Sequence of protein 2:
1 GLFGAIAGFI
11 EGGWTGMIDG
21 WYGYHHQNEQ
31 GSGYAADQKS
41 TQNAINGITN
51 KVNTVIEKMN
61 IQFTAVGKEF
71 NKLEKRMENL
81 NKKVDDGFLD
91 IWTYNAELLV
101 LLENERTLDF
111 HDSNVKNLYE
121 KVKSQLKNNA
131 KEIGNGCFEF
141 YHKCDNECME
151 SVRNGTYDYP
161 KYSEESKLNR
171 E

Sequence of protein 1:
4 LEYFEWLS

The following describes two proteins that form a bound complex.

Residue-level contacts at the interface:
Residue I45 in protein 2 contacts residue Y6 in protein 1 (closest heavy-atom distance 4.1 Å).
Residue Q42 in protein 2 interacts with residue S11 in protein 1 (closest heavy-atom distance 2.9 Å).
Residue T41 in protein 2 contacts residue W9 in protein 1 (closest heavy-atom distance 3.9 Å).
Residue D19 in protein 2 interacts with residue W9 in protein 1 (closest heavy-atom distance 2.8 Å).
Residue I48 in protein 2 interacts with residue L4 in protein 1 (closest heavy-atom distance 4.2 Å).
Residue I45 in protein 2 contacts residue L4 in protein 1 (closest heavy-atom distance 4.6 Å).
Residue W21 in protein 2 interacts with residue F7 in protein 1 (closest heavy-atom distance 3.9 Å).
Residue G20 in protein 2 interacts with residue F7 in protein 1 (closest heavy-atom distance 3.7 Å).
Residue D19 in protein 2 is in contact with residue F7 in protein 1 (closest heavy-atom distance 3.7 Å).
Residue N46 in protein 2 is in contact with residue S11 in protein 1 (closest heavy-atom distance 4.8 Å).
Residue Q42 in protein 2 interacts with residue L10 in protein 1 (closest heavy-atom distance 3.5 Å).
Residue T41 in protein 2 contacts residue F7 in protein 1 (closest heavy-atom distance 4.2 Å).
Residue W21 in protein 2 contacts residue Y6 in protein 1 (closest heavy-atom distance 3.6 Å).
Residue T49 in protein 2 is in contact with residue L4 in protein 1 (closest heavy-atom distance 3.4 Å).
Residue I45 in protein 2 is in contact with residue F7 in protein 1 (closest heavy-atom distance 4.8 Å).
Residue I18 in protein 2 is in contact with residue F7 in protein 1 (closest heavy-atom distance 3.9 Å).
Residue Q42 in protein 2 contacts residue W9 in protein 1 (closest heavy-atom distance 3.8 Å).
Residue G20 in protein 2 interacts with residue W9 in protein 1 (closest heavy-atom distance 5.0 Å).
Residue Q38 in protein 2 is in contact with residue W9 in protein 1 (closest heavy-atom distance 3.3 Å).
Residue I45 in protein 2 is in contact with residue L10 in protein 1 (closest heavy-atom distance 4.2 Å).
Residue T41 in protein 2 interacts with residue L10 in protein 1 (closest heavy-atom distance 4.7 Å).